Sequence of protein 1:
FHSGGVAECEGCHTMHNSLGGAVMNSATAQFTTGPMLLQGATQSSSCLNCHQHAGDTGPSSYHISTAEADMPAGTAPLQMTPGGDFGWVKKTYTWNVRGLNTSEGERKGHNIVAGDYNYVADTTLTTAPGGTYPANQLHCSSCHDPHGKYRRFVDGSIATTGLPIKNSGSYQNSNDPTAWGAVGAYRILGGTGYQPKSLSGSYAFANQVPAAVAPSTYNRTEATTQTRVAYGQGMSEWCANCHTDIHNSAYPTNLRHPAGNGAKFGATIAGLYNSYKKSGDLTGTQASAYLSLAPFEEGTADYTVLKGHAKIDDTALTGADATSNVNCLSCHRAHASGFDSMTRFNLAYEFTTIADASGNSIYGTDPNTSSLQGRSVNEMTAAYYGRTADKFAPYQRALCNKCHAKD

Sequence of protein 2:
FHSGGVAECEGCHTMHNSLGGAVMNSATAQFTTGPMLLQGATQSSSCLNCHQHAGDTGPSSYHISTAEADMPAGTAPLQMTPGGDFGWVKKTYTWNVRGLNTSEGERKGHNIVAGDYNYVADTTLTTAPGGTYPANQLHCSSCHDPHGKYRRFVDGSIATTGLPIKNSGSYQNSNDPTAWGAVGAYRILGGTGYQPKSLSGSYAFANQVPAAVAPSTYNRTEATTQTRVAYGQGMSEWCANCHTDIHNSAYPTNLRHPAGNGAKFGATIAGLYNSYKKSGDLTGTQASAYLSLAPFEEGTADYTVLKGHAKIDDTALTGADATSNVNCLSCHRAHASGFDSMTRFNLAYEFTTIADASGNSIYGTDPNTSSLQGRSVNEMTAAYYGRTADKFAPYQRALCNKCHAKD

These two protein chains interact to form a complex.

Contacts between the two chains:
Residue Y395 in protein 2 contacts residue I165 in protein 1 (closest heavy-atom distance 3.4 Å).
Residue Y251 in protein 2 interacts with residue L37 in protein 1 (closest heavy-atom distance 3.8 Å).
Residue E350 in protein 2 is in contact with residue S3 in protein 1 (closest heavy-atom distance 2.7 Å).
Residue D407 in protein 2 interacts with residue K149 in protein 1 (closest heavy-atom distance 3.8 Å).
Residue A357 in protein 2 interacts with residue W180 in protein 1 (closest heavy-atom distance 4.0 Å).
Residue C400 in protein 2 is in contact with residue C9 in protein 1 (closest heavy-atom distance 3.5 Å).
Residue E350 in protein 2 is in contact with residue V6 in protein 1 (closest heavy-atom distance 4.0 Å).
Residue S279 in protein 2 contacts residue G162 in protein 1 (closest heavy-atom distance 4.0 Å).
Residue H257 in protein 2 contacts residue L37 in protein 1 (closest heavy-atom distance 3.7 Å).
Residue D407 in protein 2 contacts residue R151 in protein 1 (closest heavy-atom distance 2.5 Å).
Residue R397 in protein 2 is in contact with residue G5 in protein 1 (closest heavy-atom distance 3.6 Å).
Residue G280 in protein 2 is in contact with residue G162 in protein 1 (closest heavy-atom distance 3.0 Å).
Residue A405 in protein 2 contacts residue K149 in protein 1 (closest heavy-atom distance 3.9 Å).
Residue L347 in protein 2 is in contact with residue E10 in protein 1 (closest heavy-atom distance 4.0 Å).
Residue L255 in protein 2 contacts residue T32 in protein 1 (closest heavy-atom distance 3.8 Å).
Residue H257 in protein 2 is in contact with residue M15 in protein 1 (closest heavy-atom distance 3.5 Å).
Residue F351 in protein 2 interacts with residue S3 in protein 1 (closest heavy-atom distance 4.0 Å).
Residue Y395 in protein 2 is in contact with residue W180 in protein 1 (closest heavy-atom distance 3.8 Å).
Residue L125 in protein 2 interacts with residue G21 in protein 1 (closest heavy-atom distance 3.4 Å).
Residue A398 in protein 2 is in contact with residue C9 in protein 1 (closest heavy-atom distance 4.1 Å).
Residue L255 in protein 2 interacts with residue G34 in protein 1 (closest heavy-atom distance 3.3 Å).
Residue Y251 in protein 2 contacts residue M36 in protein 1 (closest heavy-atom distance 4.1 Å).
Residue E350 in protein 2 contacts residue E8 in protein 1 (closest heavy-atom distance 2.6 Å).
Residue R256 in protein 2 contacts residue M15 in protein 1 (closest heavy-atom distance 3.7 Å).
Residue A348 in protein 2 contacts residue E8 in protein 1 (closest heavy-atom distance 3.5 Å).
Residue R397 in protein 2 is in contact with residue S3 in protein 1 (closest heavy-atom distance 2.8 Å).
Residue D407 in protein 2 interacts with residue H147 in protein 1 (closest heavy-atom distance 3.3 Å).
Residue S279 in protein 2 is in contact with residue P164 in protein 1 (closest heavy-atom distance 3.6 Å).
Residue H332 in protein 2 is in contact with residue H16 in protein 1 (closest heavy-atom distance 4.0 Å).
Residue K406 in protein 2 interacts with residue K149 in protein 1 (closest heavy-atom distance 3.7 Å).
Residue G359 in protein 2 interacts with residue W180 in protein 1 (closest heavy-atom distance 3.7 Å).
Residue I246 in protein 2 is in contact with residue F31 in protein 1 (closest heavy-atom distance 3.5 Å).
Residue L347 in protein 2 contacts residue E8 in protein 1 (closest heavy-atom distance 4.1 Å).
Residue K406 in protein 2 is in contact with residue H147 in protein 1 (closest heavy-atom distance 3.7 Å).
Residue D245 in protein 2 is in contact with residue F31 in protein 1 (closest heavy-atom distance 3.6 Å).
Residue L255 in protein 2 interacts with residue T33 in protein 1 (closest heavy-atom distance 2.5 Å).
Residue Y395 in protein 2 contacts residue K166 in protein 1 (closest heavy-atom distance 3.5 Å).
Residue P129 in protein 2 contacts residue F31 in protein 1 (closest heavy-atom distance 3.5 Å).
Residue E350 in protein 2 is in contact with residue F1 in protein 1 (closest heavy-atom distance 3.3 Å).
Residue R256 in protein 2 interacts with residue L37 in protein 1 (closest heavy-atom distance 3.5 Å).
Residue Y349 in protein 2 interacts with residue E8 in protein 1 (closest heavy-atom distance 3.1 Å).
Residue R256 in protein 2 is in contact with residue F31 in protein 1 (closest heavy-atom distance 2.9 Å).
Residue N254 in protein 2 is in contact with residue T32 in protein 1 (closest heavy-atom distance 3.5 Å).
Residue T124 in protein 2 interacts with residue G20 in protein 1 (closest heavy-atom distance 3.8 Å).
Residue G130 in protein 2 contacts residue F31 in protein 1 (closest heavy-atom distance 3.2 Å).
Residue K406 in protein 2 contacts residue V6 in protein 1 (closest heavy-atom distance 3.6 Å).
Residue E350 in protein 2 contacts residue H2 in protein 1 (closest heavy-atom distance 4.0 Å).
Residue D281 in protein 2 interacts with residue G162 in protein 1 (closest heavy-atom distance 4.1 Å).
Residue G280 in protein 2 interacts with residue T161 in protein 1 (closest heavy-atom distance 2.9 Å).
Residue A355 in protein 2 interacts with residue W180 in protein 1 (closest heavy-atom distance 3.5 Å).
Residue E350 in protein 2 is in contact with residue A7 in protein 1 (closest heavy-atom distance 3.7 Å).
Residue L125 in protein 2 contacts residue G20 in protein 1 (closest heavy-atom distance 3.5 Å).
Residue R397 in protein 2 interacts with residue H2 in protein 1 (closest heavy-atom distance 3.4 Å).
Residue I246 in protein 2 interacts with residue H16 in protein 1 (closest heavy-atom distance 3.4 Å).
Residue R397 in protein 2 contacts residue V6 in protein 1 (closest heavy-atom distance 3.1 Å).
Residue L347 in protein 2 interacts with residue C9 in protein 1 (closest heavy-atom distance 4.0 Å).
Residue D407 in protein 2 contacts residue V6 in protein 1 (closest heavy-atom distance 3.6 Å).
Residue L255 in protein 2 is in contact with residue L37 in protein 1 (closest heavy-atom distance 3.5 Å).
Residue L282 in protein 2 contacts residue T161 in protein 1 (closest heavy-atom distance 3.9 Å).
Residue R397 in protein 2 contacts residue I165 in protein 1 (closest heavy-atom distance 3.3 Å).